Sequence of protein 2:
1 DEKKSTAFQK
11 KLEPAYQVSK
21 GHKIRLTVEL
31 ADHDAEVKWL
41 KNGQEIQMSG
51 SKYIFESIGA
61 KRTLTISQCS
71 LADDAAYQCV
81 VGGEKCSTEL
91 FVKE

Sequence of protein 1:
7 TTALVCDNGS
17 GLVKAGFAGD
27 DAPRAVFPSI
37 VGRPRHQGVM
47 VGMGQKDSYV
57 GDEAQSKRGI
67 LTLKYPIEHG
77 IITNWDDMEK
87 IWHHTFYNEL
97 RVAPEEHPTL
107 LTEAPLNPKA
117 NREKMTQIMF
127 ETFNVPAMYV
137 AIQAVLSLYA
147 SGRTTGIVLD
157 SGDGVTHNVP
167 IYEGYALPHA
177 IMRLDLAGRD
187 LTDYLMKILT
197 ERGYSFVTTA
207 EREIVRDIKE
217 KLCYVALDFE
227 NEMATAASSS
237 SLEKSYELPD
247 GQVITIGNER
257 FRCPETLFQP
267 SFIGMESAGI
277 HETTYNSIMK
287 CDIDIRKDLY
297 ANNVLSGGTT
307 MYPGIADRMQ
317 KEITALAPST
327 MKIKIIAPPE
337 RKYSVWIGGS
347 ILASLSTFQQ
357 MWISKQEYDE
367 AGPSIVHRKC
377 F

Residue-level contacts at the interface:
Residue G48 in protein 1 is in contact with residue I58 in protein 2 (closest heavy-atom distance 4.7 Å).
Residue G50 in protein 1 is in contact with residue G59 in protein 2 (closest heavy-atom distance 3.2 Å).
Residue G50 in protein 1 contacts residue I58 in protein 2 (closest heavy-atom distance 4.4 Å).
Residue K52 in protein 1 contacts residue H33 in protein 2 (closest heavy-atom distance 4.0 Å).
Residue G48 in protein 1 contacts residue S57 in protein 2 (closest heavy-atom distance 3.2 Å).
Residue G50 in protein 1 is in contact with residue S57 in protein 2 (closest heavy-atom distance 3.9 Å).
Residue M49 in protein 1 interacts with residue S57 in protein 2 (closest heavy-atom distance 3.1 Å).
Residue M49 in protein 1 interacts with residue G59 in protein 2 (closest heavy-atom distance 4.6 Å).
Residue N94 in protein 1 interacts with residue D32 in protein 2 (closest heavy-atom distance 3.8 Å).
Residue G48 in protein 1 contacts residue E56 in protein 2 (closest heavy-atom distance 4.7 Å).
Residue E59 in protein 1 is in contact with residue D34 in protein 2 (closest heavy-atom distance 4.1 Å).

These two protein chains interact to form a complex.